Sequence of chain B:
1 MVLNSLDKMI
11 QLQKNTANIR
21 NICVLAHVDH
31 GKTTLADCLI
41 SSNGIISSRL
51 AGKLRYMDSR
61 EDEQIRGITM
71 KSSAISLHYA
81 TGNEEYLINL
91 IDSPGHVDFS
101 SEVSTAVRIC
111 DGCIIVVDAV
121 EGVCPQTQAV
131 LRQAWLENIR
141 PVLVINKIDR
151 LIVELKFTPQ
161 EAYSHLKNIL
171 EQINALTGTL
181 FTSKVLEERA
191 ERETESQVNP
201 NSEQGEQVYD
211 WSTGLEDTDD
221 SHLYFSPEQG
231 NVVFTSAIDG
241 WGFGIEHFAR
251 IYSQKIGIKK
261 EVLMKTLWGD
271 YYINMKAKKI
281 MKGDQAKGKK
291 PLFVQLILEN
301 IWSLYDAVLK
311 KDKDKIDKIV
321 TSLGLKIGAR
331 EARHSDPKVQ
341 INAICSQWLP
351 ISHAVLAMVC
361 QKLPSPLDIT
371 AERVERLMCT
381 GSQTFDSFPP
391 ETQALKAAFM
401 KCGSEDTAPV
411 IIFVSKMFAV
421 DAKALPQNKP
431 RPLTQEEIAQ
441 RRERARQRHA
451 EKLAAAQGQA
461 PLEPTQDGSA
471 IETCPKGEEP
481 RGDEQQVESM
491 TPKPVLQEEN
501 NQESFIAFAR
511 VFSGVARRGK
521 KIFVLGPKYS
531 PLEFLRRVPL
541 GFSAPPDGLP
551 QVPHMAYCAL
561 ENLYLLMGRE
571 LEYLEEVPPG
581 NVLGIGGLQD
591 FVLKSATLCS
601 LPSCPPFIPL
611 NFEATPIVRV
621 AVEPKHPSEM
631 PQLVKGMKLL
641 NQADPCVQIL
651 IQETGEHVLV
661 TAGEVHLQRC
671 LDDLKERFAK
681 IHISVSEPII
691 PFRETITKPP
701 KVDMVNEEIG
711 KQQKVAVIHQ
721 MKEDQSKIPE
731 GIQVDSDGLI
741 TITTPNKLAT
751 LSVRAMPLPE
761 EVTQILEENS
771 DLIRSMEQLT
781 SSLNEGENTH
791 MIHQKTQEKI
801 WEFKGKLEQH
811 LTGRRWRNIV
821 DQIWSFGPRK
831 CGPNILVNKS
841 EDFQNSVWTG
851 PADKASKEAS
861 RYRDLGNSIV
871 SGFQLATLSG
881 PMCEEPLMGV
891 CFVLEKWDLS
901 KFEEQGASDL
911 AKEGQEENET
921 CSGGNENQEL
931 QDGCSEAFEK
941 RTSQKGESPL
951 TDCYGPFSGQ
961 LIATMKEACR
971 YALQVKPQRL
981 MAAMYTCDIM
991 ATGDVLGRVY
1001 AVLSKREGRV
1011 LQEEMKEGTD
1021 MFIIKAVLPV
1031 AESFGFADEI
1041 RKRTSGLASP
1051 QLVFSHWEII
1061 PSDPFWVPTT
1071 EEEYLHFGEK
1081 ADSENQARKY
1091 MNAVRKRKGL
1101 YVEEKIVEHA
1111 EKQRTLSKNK

This data describes a binding interaction between two proteins.

Sequence of chain A:
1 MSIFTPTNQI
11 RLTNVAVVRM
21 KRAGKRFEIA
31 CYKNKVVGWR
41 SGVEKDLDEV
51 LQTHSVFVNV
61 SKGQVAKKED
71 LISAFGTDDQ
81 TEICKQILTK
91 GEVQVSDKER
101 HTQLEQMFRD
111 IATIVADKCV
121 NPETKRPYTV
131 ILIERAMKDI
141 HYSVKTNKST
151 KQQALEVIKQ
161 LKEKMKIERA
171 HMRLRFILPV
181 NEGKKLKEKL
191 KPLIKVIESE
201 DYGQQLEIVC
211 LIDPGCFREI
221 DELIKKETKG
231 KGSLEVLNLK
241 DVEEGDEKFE

Interface contacts:
Residue N918 in chain B is in contact with residue I177 in chain A (closest heavy-atom distance 3.8 Å).
Residue D932 in chain B contacts residue Q205 in chain A (closest heavy-atom distance 3.7 Å).
Residue D932 in chain B interacts with residue Y202 in chain A (closest heavy-atom distance 4.1 Å).
Residue K912 in chain B interacts with residue E244 in chain A (closest heavy-atom distance 3.2 Å).
Residue P627 in chain B interacts with residue A136 in chain A (closest heavy-atom distance 4.0 Å).
Residue E916 in chain B is in contact with residue N238 in chain A (closest heavy-atom distance 3.6 Å).
Residue E656 in chain B contacts residue P127 in chain A (closest heavy-atom distance 3.9 Å).
Residue K1098 in chain B interacts with residue Y128 in chain A (closest heavy-atom distance 3.9 Å).
Residue L930 in chain B interacts with residue Q205 in chain A (closest heavy-atom distance 3.4 Å).
Residue E656 in chain B is in contact with residue R126 in chain A (closest heavy-atom distance 2.7 Å).
Residue I649 in chain B interacts with residue R126 in chain A (closest heavy-atom distance 2.9 Å).
Residue G1099 in chain B contacts residue K125 in chain A (closest heavy-atom distance 3.7 Å).
Residue E929 in chain B is in contact with residue Q204 in chain A (closest heavy-atom distance 3.5 Å).
Residue P627 in chain B interacts with residue R135 in chain A (closest heavy-atom distance 3.6 Å).
Residue K1096 in chain B contacts residue T129 in chain A (closest heavy-atom distance 4.0 Å).
Residue K1105 in chain B is in contact with residue V242 in chain A (closest heavy-atom distance 4.1 Å).
Residue G655 in chain B contacts residue K125 in chain A (closest heavy-atom distance 3.1 Å).
Residue L1100 in chain B is in contact with residue Y128 in chain A (closest heavy-atom distance 3.1 Å).
Residue Y1101 in chain B is in contact with residue T124 in chain A (closest heavy-atom distance 3.8 Å).
Residue L1100 in chain B is in contact with residue K125 in chain A (closest heavy-atom distance 3.7 Å).
Residue L878 in chain B is in contact with residue K125 in chain A (closest heavy-atom distance 4.0 Å).
Residue L930 in chain B interacts with residue L206 in chain A (closest heavy-atom distance 4.0 Å).
Residue Q915 in chain B contacts residue V236 in chain A (closest heavy-atom distance 3.2 Å).
Residue M630 in chain B interacts with residue L132 in chain A (closest heavy-atom distance 4.2 Å).
Residue S628 in chain B interacts with residue K164 in chain A (closest heavy-atom distance 4.0 Å).
Residue E916 in chain B contacts residue R175 in chain A (closest heavy-atom distance 3.2 Å).
Residue V1107 in chain B contacts residue L239 in chain A (closest heavy-atom distance 3.6 Å).
Residue L650 in chain B interacts with residue R126 in chain A (closest heavy-atom distance 3.7 Å).
Residue K1096 in chain B contacts residue Y128 in chain A (closest heavy-atom distance 3.2 Å).
Residue Q915 in chain B is in contact with residue E235 in chain A (closest heavy-atom distance 3.5 Å).
Residue V1102 in chain B contacts residue A116 in chain A (closest heavy-atom distance 3.7 Å).
Residue E656 in chain B contacts residue L132 in chain A (closest heavy-atom distance 4.0 Å).
Residue N918 in chain B contacts residue F176 in chain A (closest heavy-atom distance 3.9 Å).
Residue K1098 in chain B contacts residue L132 in chain A (closest heavy-atom distance 3.7 Å).
Residue K1105 in chain B interacts with residue D241 in chain A (closest heavy-atom distance 3.5 Å).
Residue G1099 in chain B contacts residue P127 in chain A (closest heavy-atom distance 3.0 Å).
Residue E916 in chain B is in contact with residue E244 in chain A (closest heavy-atom distance 2.9 Å).
Residue P627 in chain B is in contact with residue D139 in chain A (closest heavy-atom distance 3.1 Å).
Residue Q652 in chain B is in contact with residue K125 in chain A (closest heavy-atom distance 3.6 Å).
Residue N918 in chain B interacts with residue R175 in chain A (closest heavy-atom distance 3.8 Å).
Residue P624 in chain B contacts residue L132 in chain A (closest heavy-atom distance 3.6 Å).
Residue V1102 in chain B contacts residue Y128 in chain A (closest heavy-atom distance 3.6 Å).
Residue N918 in chain B is in contact with residue I208 in chain A (closest heavy-atom distance 3.3 Å).
Residue E916 in chain B contacts residue V236 in chain A (closest heavy-atom distance 3.8 Å).
Residue K625 in chain B interacts with residue R135 in chain A (closest heavy-atom distance 2.6 Å).
Residue E623 in chain B is in contact with residue I131 in chain A (closest heavy-atom distance 3.6 Å).
Residue N918 in chain B contacts residue V236 in chain A (closest heavy-atom distance 4.0 Å).
Residue Y1101 in chain B is in contact with residue D246 in chain A (closest heavy-atom distance 3.1 Å).
Residue D932 in chain B interacts with residue E200 in chain A (closest heavy-atom distance 3.8 Å).
Residue K1098 in chain B contacts residue P127 in chain A (closest heavy-atom distance 3.5 Å).
Residue P627 in chain B contacts residue K164 in chain A (closest heavy-atom distance 3.9 Å).
Residue K1098 in chain B contacts residue T129 in chain A (closest heavy-atom distance 3.5 Å).
Residue Q652 in chain B contacts residue R126 in chain A (closest heavy-atom distance 3.7 Å).
Residue H626 in chain B is in contact with residue D139 in chain A (closest heavy-atom distance 4.1 Å).
Residue Q931 in chain B is in contact with residue Q205 in chain A (closest heavy-atom distance 3.8 Å).
Residue H626 in chain B is in contact with residue R135 in chain A (closest heavy-atom distance 3.6 Å).
Residue K1105 in chain B contacts residue Y128 in chain A (closest heavy-atom distance 3.5 Å).
Residue K912 in chain B is in contact with residue L237 in chain A (closest heavy-atom distance 3.6 Å).
Residue Q915 in chain B interacts with residue L234 in chain A (closest heavy-atom distance 3.9 Å).
Residue Y1101 in chain B interacts with residue Y128 in chain A (closest heavy-atom distance 3.4 Å).